This data describes a binding interaction between two proteins.

Residue-level contacts at the interface:
Residue A97 in protein 2 is in contact with residue R127 in protein 1 (closest heavy-atom distance 3.4 Å).
Residue R94 in protein 2 interacts with residue C31 in protein 1 (closest heavy-atom distance 3.2 Å).
Residue T315 in protein 2 interacts with residue H198 in protein 1 (closest heavy-atom distance 3.1 Å).
Residue R334 in protein 2 is in contact with residue E153 in protein 1 (closest heavy-atom distance 3.0 Å).
Residue K341 in protein 2 contacts residue F161 in protein 1 (closest heavy-atom distance 3.4 Å).
Residue F304 in protein 2 contacts residue E169 in protein 1 (closest heavy-atom distance 3.5 Å).
Residue F304 in protein 2 contacts residue I166 in protein 1 (closest heavy-atom distance 3.4 Å).
Residue M100 in protein 2 interacts with residue D107 in protein 1 (closest heavy-atom distance 3.2 Å).
Residue V330 in protein 2 is in contact with residue E153 in protein 1 (closest heavy-atom distance 3.4 Å).
Residue R104 in protein 2 contacts residue D103 in protein 1 (closest heavy-atom distance 2.7 Å).
Residue K108 in protein 2 is in contact with residue E27 in protein 1 (closest heavy-atom distance 3.6 Å).
Residue I337 in protein 2 interacts with residue F161 in protein 1 (closest heavy-atom distance 3.0 Å).
Residue I303 in protein 2 is in contact with residue E169 in protein 1 (closest heavy-atom distance 3.3 Å).
Residue K293 in protein 2 is in contact with residue P191 in protein 1 (closest heavy-atom distance 3.4 Å).
Residue T147 in protein 2 contacts residue T35 in protein 1 (closest heavy-atom distance 3.5 Å).
Residue F309 in protein 2 is in contact with residue V187 in protein 1 (closest heavy-atom distance 3.5 Å).
Residue N144 in protein 2 contacts residue Q29 in protein 1 (closest heavy-atom distance 3.2 Å).
Residue S297 in protein 2 interacts with residue R189 in protein 1 (closest heavy-atom distance 3.0 Å).
Residue K293 in protein 2 contacts residue S188 in protein 1 (closest heavy-atom distance 3.5 Å).
Residue I337 in protein 2 contacts residue E158 in protein 1 (closest heavy-atom distance 3.0 Å).
Residue S165 in protein 2 contacts residue R195 in protein 1 (closest heavy-atom distance 3.0 Å).
Residue Y302 in protein 2 interacts with residue H185 in protein 1 (closest heavy-atom distance 3.3 Å).
Residue R140 in protein 2 is in contact with residue D30 in protein 1 (closest heavy-atom distance 3.3 Å).
Residue K157 in protein 2 interacts with residue R200 in protein 1 (closest heavy-atom distance 3.3 Å).
Residue Y314 in protein 2 interacts with residue N82 in protein 1 (closest heavy-atom distance 3.4 Å).
Residue N305 in protein 2 contacts residue E169 in protein 1 (closest heavy-atom distance 3.5 Å).
Residue R140 in protein 2 is in contact with residue Q29 in protein 1 (closest heavy-atom distance 3.3 Å).
Residue M100 in protein 2 is in contact with residue Y28 in protein 1 (closest heavy-atom distance 3.5 Å).
Residue K293 in protein 2 contacts residue S190 in protein 1 (closest heavy-atom distance 3.4 Å).
Residue D313 in protein 2 contacts residue R195 in protein 1 (closest heavy-atom distance 3.4 Å).
Residue R94 in protein 2 is in contact with residue Q29 in protein 1 (closest heavy-atom distance 2.4 Å).
Residue W312 in protein 2 interacts with residue E81 in protein 1 (closest heavy-atom distance 3.3 Å).
Residue E160 in protein 2 contacts residue R200 in protein 1 (closest heavy-atom distance 2.4 Å).
Residue N305 in protein 2 interacts with residue A170 in protein 1 (closest heavy-atom distance 3.2 Å).
Residue Y314 in protein 2 is in contact with residue I88 in protein 1 (closest heavy-atom distance 3.5 Å).
Residue Y314 in protein 2 interacts with residue H198 in protein 1 (closest heavy-atom distance 3.4 Å).
Residue Y302 in protein 2 interacts with residue E169 in protein 1 (closest heavy-atom distance 3.2 Å).
Residue W312 in protein 2 interacts with residue N82 in protein 1 (closest heavy-atom distance 2.9 Å).
Residue N144 in protein 2 contacts residue R36 in protein 1 (closest heavy-atom distance 3.5 Å).
Residue R334 in protein 2 interacts with residue L154 in protein 1 (closest heavy-atom distance 3.5 Å).
Residue W306 in protein 2 interacts with residue V186 in protein 1 (closest heavy-atom distance 3.0 Å).
Residue W312 in protein 2 interacts with residue T196 in protein 1 (closest heavy-atom distance 3.4 Å).
Residue V326 in protein 2 interacts with residue L149 in protein 1 (closest heavy-atom distance 3.5 Å).
Residue R94 in protein 2 is in contact with residue T32 in protein 1 (closest heavy-atom distance 3.0 Å).
Residue W306 in protein 2 interacts with residue S190 in protein 1 (closest heavy-atom distance 3.5 Å).
Residue R783 in protein 2 is in contact with residue D192 in protein 1 (closest heavy-atom distance 3.5 Å).
Residue V326 in protein 2 contacts residue R151 in protein 1 (closest heavy-atom distance 3.4 Å).
Residue Y314 in protein 2 is in contact with residue I199 in protein 1 (closest heavy-atom distance 3.6 Å).
Residue Y314 in protein 2 interacts with residue T196 in protein 1 (closest heavy-atom distance 3.1 Å).
Residue V326 in protein 2 interacts with residue T150 in protein 1 (closest heavy-atom distance 3.5 Å).
Residue N305 in protein 2 is in contact with residue I166 in protein 1 (closest heavy-atom distance 3.2 Å).
Residue R783 in protein 2 interacts with residue P191 in protein 1 (closest heavy-atom distance 3.2 Å).
Residue N305 in protein 2 interacts with residue V186 in protein 1 (closest heavy-atom distance 3.4 Å).
Residue S295 in protein 2 contacts residue R189 in protein 1 (closest heavy-atom distance 3.0 Å).
Residue W312 in protein 2 interacts with residue P83 in protein 1 (closest heavy-atom distance 3.4 Å).
Residue V326 in protein 2 interacts with residue E153 in protein 1 (closest heavy-atom distance 3.2 Å).
Residue K157 in protein 2 interacts with residue E78 in protein 1 (closest heavy-atom distance 3.0 Å).
Residue S99 in protein 2 interacts with residue E94 in protein 1 (closest heavy-atom distance 2.8 Å).
Residue F309 in protein 2 is in contact with residue M145 in protein 1 (closest heavy-atom distance 3.5 Å).
Residue F309 in protein 2 is in contact with residue Y129 in protein 1 (closest heavy-atom distance 3.0 Å).

Sequence of protein 2:
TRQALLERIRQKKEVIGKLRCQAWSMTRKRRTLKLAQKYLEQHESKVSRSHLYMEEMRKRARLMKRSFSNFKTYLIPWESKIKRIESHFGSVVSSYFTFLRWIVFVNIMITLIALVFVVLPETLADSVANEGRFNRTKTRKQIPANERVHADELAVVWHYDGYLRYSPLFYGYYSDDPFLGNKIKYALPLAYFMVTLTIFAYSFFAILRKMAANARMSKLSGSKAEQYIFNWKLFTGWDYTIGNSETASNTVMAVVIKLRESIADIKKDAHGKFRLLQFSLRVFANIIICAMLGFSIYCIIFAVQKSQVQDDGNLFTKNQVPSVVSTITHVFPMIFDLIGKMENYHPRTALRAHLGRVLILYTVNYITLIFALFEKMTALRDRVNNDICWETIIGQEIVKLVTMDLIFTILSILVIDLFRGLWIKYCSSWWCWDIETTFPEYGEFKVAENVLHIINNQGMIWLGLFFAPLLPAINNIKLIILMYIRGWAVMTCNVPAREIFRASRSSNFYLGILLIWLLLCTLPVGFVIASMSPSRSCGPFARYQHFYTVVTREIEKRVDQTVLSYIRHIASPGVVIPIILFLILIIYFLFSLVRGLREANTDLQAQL

Sequence of protein 1:
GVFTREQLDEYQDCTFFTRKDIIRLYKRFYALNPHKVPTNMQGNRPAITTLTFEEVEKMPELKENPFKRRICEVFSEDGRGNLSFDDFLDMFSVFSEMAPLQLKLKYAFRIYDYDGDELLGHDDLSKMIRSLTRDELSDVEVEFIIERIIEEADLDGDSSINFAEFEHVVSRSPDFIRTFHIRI